Sequence of chain B:
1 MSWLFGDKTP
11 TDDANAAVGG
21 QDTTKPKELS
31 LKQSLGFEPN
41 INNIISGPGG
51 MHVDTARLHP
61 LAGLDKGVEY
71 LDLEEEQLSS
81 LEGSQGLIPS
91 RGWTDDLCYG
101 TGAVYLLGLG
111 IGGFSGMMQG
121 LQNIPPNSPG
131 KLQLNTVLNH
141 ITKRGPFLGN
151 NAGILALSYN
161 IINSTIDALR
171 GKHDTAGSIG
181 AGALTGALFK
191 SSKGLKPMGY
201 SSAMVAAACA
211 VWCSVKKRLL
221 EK

This data describes a binding interaction between two proteins.

Interface contacts:
Residue T175 in chain B is in contact with residue W93 in chain A (closest heavy-atom distance 2.6 Å).
Residue F189 in chain B interacts with residue G120 in chain A (closest heavy-atom distance 3.3 Å).
Residue W93 in chain B interacts with residue T175 in chain A (closest heavy-atom distance 2.9 Å).
Residue G112 in chain B is in contact with residue G186 in chain A (closest heavy-atom distance 3.0 Å).
Residue D174 in chain B contacts residue R91 in chain A (closest heavy-atom distance 3.8 Å).
Residue E74 in chain B contacts residue Y70 in chain A (closest heavy-atom distance 4.0 Å).
Residue S191 in chain B contacts residue Q119 in chain A (closest heavy-atom distance 3.9 Å).
Residue F189 in chain B is in contact with residue G116 in chain A (closest heavy-atom distance 3.2 Å).
Residue E75 in chain B interacts with residue L78 in chain A (closest heavy-atom distance 3.2 Å).
Residue E74 in chain B contacts residue E75 in chain A (closest heavy-atom distance 3.0 Å).
Residue G67 in chain B contacts residue Y70 in chain A (closest heavy-atom distance 3.1 Å).
Residue L109 in chain B is in contact with residue I179 in chain A (closest heavy-atom distance 3.8 Å).
Residue Y70 in chain B contacts residue L71 in chain A (closest heavy-atom distance 3.4 Å).
Residue W93 in chain B contacts residue W212 in chain A (closest heavy-atom distance 3.8 Å).
Residue L109 in chain B interacts with residue G182 in chain A (closest heavy-atom distance 4.2 Å).
Residue L78 in chain B is in contact with residue E75 in chain A (closest heavy-atom distance 3.6 Å).
Residue K66 in chain B interacts with residue G67 in chain A (closest heavy-atom distance 2.9 Å).
Residue N123 in chain B interacts with residue K193 in chain A (closest heavy-atom distance 4.1 Å).
Residue G186 in chain B interacts with residue G112 in chain A (closest heavy-atom distance 2.8 Å).
Residue Y70 in chain B contacts residue E74 in chain A (closest heavy-atom distance 3.2 Å).
Residue Q77 in chain B contacts residue E75 in chain A (closest heavy-atom distance 4.0 Å).
Residue G120 in chain B interacts with residue F189 in chain A (closest heavy-atom distance 3.5 Å).
Residue L148 in chain B interacts with residue S192 in chain A (closest heavy-atom distance 4.2 Å).
Residue R91 in chain B interacts with residue D174 in chain A (closest heavy-atom distance 3.2 Å).
Residue G67 in chain B contacts residue K66 in chain A (closest heavy-atom distance 3.4 Å).
Residue W212 in chain B is in contact with residue W93 in chain A (closest heavy-atom distance 3.8 Å).
Residue I179 in chain B interacts with residue L109 in chain A (closest heavy-atom distance 3.6 Å).
Residue K66 in chain B is in contact with residue L64 in chain A (closest heavy-atom distance 3.8 Å).
Residue E75 in chain B contacts residue E74 in chain A (closest heavy-atom distance 3.3 Å).
Residue Y105 in chain B contacts residue T175 in chain A (closest heavy-atom distance 2.9 Å).
Residue L71 in chain B interacts with residue E74 in chain A (closest heavy-atom distance 2.5 Å).
Residue G63 in chain B interacts with residue G63 in chain A (closest heavy-atom distance 3.1 Å).
Residue F189 in chain B is in contact with residue M117 in chain A (closest heavy-atom distance 4.2 Å).
Residue W93 in chain B contacts residue W93 in chain A (closest heavy-atom distance 3.4 Å).
Residue K190 in chain B contacts residue Q119 in chain A (closest heavy-atom distance 2.8 Å).
Residue G186 in chain B is in contact with residue G116 in chain A (closest heavy-atom distance 3.6 Å).
Residue G182 in chain B is in contact with residue G112 in chain A (closest heavy-atom distance 4.2 Å).
Residue K172 in chain B is in contact with residue R91 in chain A (closest heavy-atom distance 4.1 Å).
Residue T175 in chain B contacts residue Y105 in chain A (closest heavy-atom distance 2.5 Å).
Residue S79 in chain B contacts residue L78 in chain A (closest heavy-atom distance 2.8 Å).
Residue E74 in chain B is in contact with residue L71 in chain A (closest heavy-atom distance 3.3 Å).
Residue S192 in chain B interacts with residue Q119 in chain A (closest heavy-atom distance 2.7 Å).
Residue Y70 in chain B interacts with residue G67 in chain A (closest heavy-atom distance 3.1 Å).
Residue E82 in chain B is in contact with residue E82 in chain A (closest heavy-atom distance 2.7 Å).
Residue L78 in chain B is in contact with residue S79 in chain A (closest heavy-atom distance 3.3 Å).
Residue G112 in chain B interacts with residue G182 in chain A (closest heavy-atom distance 4.2 Å).
Residue G67 in chain B is in contact with residue G67 in chain A (closest heavy-atom distance 3.7 Å).
Residue G92 in chain B is in contact with residue G92 in chain A (closest heavy-atom distance 3.3 Å).
Residue Y70 in chain B interacts with residue Y70 in chain A (closest heavy-atom distance 3.8 Å).
Residue K66 in chain B interacts with residue G63 in chain A (closest heavy-atom distance 3.0 Å).
Residue F189 in chain B contacts residue Q119 in chain A (closest heavy-atom distance 2.8 Å).
Residue Q119 in chain B interacts with residue K190 in chain A (closest heavy-atom distance 3.3 Å).
Residue Q119 in chain B contacts residue F189 in chain A (closest heavy-atom distance 2.8 Å).
Residue G116 in chain B contacts residue F189 in chain A (closest heavy-atom distance 2.9 Å).
Residue G116 in chain B contacts residue G186 in chain A (closest heavy-atom distance 3.8 Å).
Residue L71 in chain B interacts with residue Y70 in chain A (closest heavy-atom distance 4.0 Å).
Residue W93 in chain B is in contact with residue H173 in chain A (closest heavy-atom distance 3.8 Å).
Residue E74 in chain B contacts residue E74 in chain A (closest heavy-atom distance 3.5 Å).
Residue H173 in chain B contacts residue R91 in chain A (closest heavy-atom distance 3.2 Å).
Residue T175 in chain B is in contact with residue R91 in chain A (closest heavy-atom distance 3.2 Å).

Sequence of chain A:
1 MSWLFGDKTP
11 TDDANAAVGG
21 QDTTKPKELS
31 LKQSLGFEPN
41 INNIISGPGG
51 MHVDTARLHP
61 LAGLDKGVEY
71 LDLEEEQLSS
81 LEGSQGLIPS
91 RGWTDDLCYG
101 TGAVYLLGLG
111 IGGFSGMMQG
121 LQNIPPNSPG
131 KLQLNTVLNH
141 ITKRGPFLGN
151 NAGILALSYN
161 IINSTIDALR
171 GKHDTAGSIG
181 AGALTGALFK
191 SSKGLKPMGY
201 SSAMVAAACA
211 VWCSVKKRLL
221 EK